Contacts between the two chains:
Residue S67 in protein 2 is in contact with residue Q69 in protein 1 (closest heavy-atom distance 3.4 Å).
Residue C64 in protein 2 contacts residue C70 in protein 1 (closest heavy-atom distance 4.2 Å).
Residue S63 in protein 2 interacts with residue C108 in protein 1 (closest heavy-atom distance 4.8 Å).
Residue C64 in protein 2 contacts residue K78 in protein 1 (closest heavy-atom distance 4.3 Å).
Residue L65 in protein 2 is in contact with residue N65 in protein 1 (closest heavy-atom distance 3.7 Å).
Residue L65 in protein 2 interacts with residue S67 in protein 1 (closest heavy-atom distance 3.6 Å).
Residue C64 in protein 2 is in contact with residue C73 in protein 1 (closest heavy-atom distance 4.0 Å).
Residue C64 in protein 2 contacts residue G68 in protein 1 (closest heavy-atom distance 4.7 Å).
Residue L65 in protein 2 contacts residue C73 in protein 1 (closest heavy-atom distance 3.6 Å).
Residue C64 in protein 2 is in contact with residue S67 in protein 1 (closest heavy-atom distance 4.1 Å).
Residue C64 in protein 2 contacts residue Q69 in protein 1 (closest heavy-atom distance 2.7 Å).
Residue S63 in protein 2 is in contact with residue Q69 in protein 1 (closest heavy-atom distance 4.2 Å).
Residue I60 in protein 2 interacts with residue K78 in protein 1 (closest heavy-atom distance 4.2 Å).
Residue C64 in protein 2 contacts residue C108 in protein 1 (closest heavy-atom distance 5.0 Å).
Residue L65 in protein 2 interacts with residue Q69 in protein 1 (closest heavy-atom distance 4.8 Å).
Residue A59 in protein 2 is in contact with residue K78 in protein 1 (closest heavy-atom distance 4.3 Å).
Residue H61 in protein 2 is in contact with residue K78 in protein 1 (closest heavy-atom distance 3.5 Å).

Sequence of protein 2:
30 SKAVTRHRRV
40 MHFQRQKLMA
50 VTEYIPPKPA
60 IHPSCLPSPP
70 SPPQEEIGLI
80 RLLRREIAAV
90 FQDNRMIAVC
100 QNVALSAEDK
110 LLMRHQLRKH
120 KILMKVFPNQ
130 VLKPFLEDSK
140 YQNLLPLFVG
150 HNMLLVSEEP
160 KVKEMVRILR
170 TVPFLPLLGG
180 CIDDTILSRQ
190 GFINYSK

This data describes a binding interaction between two proteins.

Sequence of protein 1:
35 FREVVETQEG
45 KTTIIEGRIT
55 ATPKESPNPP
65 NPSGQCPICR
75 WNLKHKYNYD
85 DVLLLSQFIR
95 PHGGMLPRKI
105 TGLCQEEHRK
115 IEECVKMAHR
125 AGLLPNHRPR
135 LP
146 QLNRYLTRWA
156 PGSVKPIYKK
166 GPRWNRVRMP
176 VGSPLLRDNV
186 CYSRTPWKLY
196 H